Sequence of chain A:
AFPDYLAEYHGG

Contacts between the two chains:
Residue A110 in chain B is in contact with residue A1 in chain A (closest heavy-atom distance 2.7 Å).
Residue A110 in chain B contacts residue L6 in chain A (closest heavy-atom distance 4.0 Å).
Residue L49 in chain B interacts with residue E8 in chain A (closest heavy-atom distance 3.9 Å).
Residue N47 in chain B interacts with residue H10 in chain A (closest heavy-atom distance 4.8 Å).
Residue R108 in chain B contacts residue Y5 in chain A (closest heavy-atom distance 3.5 Å).
Residue S51 in chain B contacts residue E8 in chain A (closest heavy-atom distance 2.8 Å).
Residue S51 in chain B is in contact with residue Y9 in chain A (closest heavy-atom distance 3.5 Å).
Residue W103 in chain B contacts residue H10 in chain A (closest heavy-atom distance 3.5 Å).
Residue W116 in chain B contacts residue H10 in chain A (closest heavy-atom distance 4.6 Å).
Residue R108 in chain B is in contact with residue Y9 in chain A (closest heavy-atom distance 3.2 Å).
Residue S112 in chain B contacts residue L6 in chain A (closest heavy-atom distance 3.9 Å).
Residue F154 in chain B contacts residue Y9 in chain A (closest heavy-atom distance 5.0 Å).
Residue S112 in chain B interacts with residue F2 in chain A (closest heavy-atom distance 4.9 Å).
Residue L134 in chain B interacts with residue F2 in chain A (closest heavy-atom distance 3.7 Å).
Residue A70 in chain B contacts residue E8 in chain A (closest heavy-atom distance 2.9 Å).
Residue T147 in chain B contacts residue F2 in chain A (closest heavy-atom distance 4.7 Å).
Residue E68 in chain B contacts residue E8 in chain A (closest heavy-atom distance 5.0 Å).
Residue Y67 in chain B is in contact with residue Y9 in chain A (closest heavy-atom distance 2.7 Å).
Residue H111 in chain B interacts with residue A1 in chain A (closest heavy-atom distance 3.3 Å).
Residue N47 in chain B contacts residue Y9 in chain A (closest heavy-atom distance 4.3 Å).
Residue Y67 in chain B contacts residue E8 in chain A (closest heavy-atom distance 4.6 Å).
Residue S69 in chain B interacts with residue E8 in chain A (closest heavy-atom distance 3.4 Å).
Residue S146 in chain B interacts with residue F2 in chain A (closest heavy-atom distance 3.6 Å).
Residue W116 in chain B interacts with residue Y9 in chain A (closest heavy-atom distance 3.7 Å).
Residue R77 in chain B interacts with residue Y9 in chain A (closest heavy-atom distance 4.7 Å).
Residue W103 in chain B contacts residue Y5 in chain A (closest heavy-atom distance 4.9 Å).
Residue K145 in chain B contacts residue F2 in chain A (closest heavy-atom distance 4.3 Å).
Residue A110 in chain B is in contact with residue P3 in chain A (closest heavy-atom distance 3.8 Å).
Residue G50 in chain B interacts with residue E8 in chain A (closest heavy-atom distance 4.7 Å).
Residue A110 in chain B contacts residue Y5 in chain A (closest heavy-atom distance 3.6 Å).
Residue W132 in chain B interacts with residue H10 in chain A (closest heavy-atom distance 3.1 Å).
Residue N109 in chain B interacts with residue Y5 in chain A (closest heavy-atom distance 4.2 Å).
Residue D152 in chain B is in contact with residue E8 in chain A (closest heavy-atom distance 4.7 Å).
Residue L134 in chain B interacts with residue H10 in chain A (closest heavy-atom distance 3.7 Å).
Residue E68 in chain B contacts residue Y9 in chain A (closest heavy-atom distance 3.5 Å).
Residue W103 in chain B interacts with residue L6 in chain A (closest heavy-atom distance 3.5 Å).
Residue Y78 in chain B is in contact with residue L6 in chain A (closest heavy-atom distance 4.6 Å).
Residue S136 in chain B interacts with residue F2 in chain A (closest heavy-atom distance 3.0 Å).
Residue L49 in chain B contacts residue G11 in chain A (closest heavy-atom distance 3.4 Å).
Residue W103 in chain B is in contact with residue Y9 in chain A (closest heavy-atom distance 3.7 Å).
Residue Y78 in chain B contacts residue Y9 in chain A (closest heavy-atom distance 3.6 Å).
Residue L148 in chain B contacts residue F2 in chain A (closest heavy-atom distance 3.6 Å).
Residue N47 in chain B interacts with residue E8 in chain A (closest heavy-atom distance 2.9 Å).
Residue S136 in chain B is in contact with residue A1 in chain A (closest heavy-atom distance 2.9 Å).
Residue S112 in chain B contacts residue A1 in chain A (closest heavy-atom distance 3.1 Å).
Residue L49 in chain B interacts with residue A7 in chain A (closest heavy-atom distance 4.8 Å).
Residue G137 in chain B is in contact with residue A1 in chain A (closest heavy-atom distance 4.9 Å).
Residue D152 in chain B is in contact with residue G11 in chain A (closest heavy-atom distance 3.5 Å).
Residue N47 in chain B interacts with residue G11 in chain A (closest heavy-atom distance 3.8 Å).
Residue Y78 in chain B interacts with residue Y5 in chain A (closest heavy-atom distance 3.6 Å).
Residue H151 in chain B contacts residue H10 in chain A (closest heavy-atom distance 3.9 Å).
Residue D152 in chain B interacts with residue H10 in chain A (closest heavy-atom distance 3.8 Å).
Residue Y67 in chain B interacts with residue H10 in chain A (closest heavy-atom distance 4.7 Å).
Residue D152 in chain B is in contact with residue Y9 in chain A (closest heavy-atom distance 4.2 Å).
Residue S76 in chain B interacts with residue Y9 in chain A (closest heavy-atom distance 2.7 Å).
Residue L49 in chain B interacts with residue G12 in chain A (closest heavy-atom distance 3.5 Å).
Residue S69 in chain B is in contact with residue Y9 in chain A (closest heavy-atom distance 3.6 Å).
Residue T114 in chain B interacts with residue H10 in chain A (closest heavy-atom distance 2.7 Å).
Residue T135 in chain B is in contact with residue F2 in chain A (closest heavy-atom distance 4.4 Å).
Residue L134 in chain B contacts residue L6 in chain A (closest heavy-atom distance 4.8 Å).

Sequence of chain B:
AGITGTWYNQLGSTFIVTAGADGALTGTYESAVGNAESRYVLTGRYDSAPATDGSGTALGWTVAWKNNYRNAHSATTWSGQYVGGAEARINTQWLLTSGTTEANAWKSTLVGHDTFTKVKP

The following describes two proteins that form a bound complex.